Sequence of protein 2:
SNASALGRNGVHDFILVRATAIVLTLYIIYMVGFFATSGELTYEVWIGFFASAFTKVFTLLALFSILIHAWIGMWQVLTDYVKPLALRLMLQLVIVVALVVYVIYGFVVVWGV

These two protein chains interact to form a complex.

Sequence of protein 1:
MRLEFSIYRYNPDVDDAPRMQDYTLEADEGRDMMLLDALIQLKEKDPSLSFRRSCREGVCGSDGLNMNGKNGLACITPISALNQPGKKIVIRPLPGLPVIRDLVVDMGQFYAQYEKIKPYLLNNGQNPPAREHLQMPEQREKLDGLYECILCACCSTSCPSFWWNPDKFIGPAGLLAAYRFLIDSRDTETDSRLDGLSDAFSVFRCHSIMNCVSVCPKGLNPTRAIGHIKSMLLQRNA

Residue-level contacts at the interface:
Residue N237 in protein 1 interacts with residue A5 in protein 2 (closest heavy-atom distance 3.3 Å).
Residue A238 in protein 1 interacts with residue R90 in protein 2 (closest heavy-atom distance 4.3 Å).
Residue N237 in protein 1 interacts with residue S3 in protein 2 (closest heavy-atom distance 4.3 Å).
Residue Q235 in protein 1 contacts residue L87 in protein 2 (closest heavy-atom distance 3.5 Å).
Residue R236 in protein 1 interacts with residue N4 in protein 2 (closest heavy-atom distance 4.8 Å).
Residue A238 in protein 1 is in contact with residue S6 in protein 2 (closest heavy-atom distance 2.9 Å).
Residue A238 in protein 1 contacts residue L91 in protein 2 (closest heavy-atom distance 4.5 Å).
Residue L234 in protein 1 contacts residue L87 in protein 2 (closest heavy-atom distance 3.8 Å).
Residue N237 in protein 1 is in contact with residue N4 in protein 2 (closest heavy-atom distance 2.5 Å).
Residue N237 in protein 1 is in contact with residue S6 in protein 2 (closest heavy-atom distance 5.0 Å).
Residue A238 in protein 1 is in contact with residue N4 in protein 2 (closest heavy-atom distance 3.3 Å).
Residue A238 in protein 1 is in contact with residue L87 in protein 2 (closest heavy-atom distance 4.3 Å).